Sequence of chain B:
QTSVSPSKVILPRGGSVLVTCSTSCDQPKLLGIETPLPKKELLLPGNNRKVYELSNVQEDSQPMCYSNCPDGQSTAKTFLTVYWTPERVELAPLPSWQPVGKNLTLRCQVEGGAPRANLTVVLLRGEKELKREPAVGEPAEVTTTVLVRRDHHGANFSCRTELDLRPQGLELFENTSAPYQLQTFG

This data describes a binding interaction between two proteins.

Contacts between the two chains:
Residue N356 in chain A contacts residue G15 in chain B (closest heavy-atom distance 3.3 Å).
Residue Y362 in chain A contacts residue V9 in chain B (closest heavy-atom distance 4.0 Å).
Residue T394 in chain A contacts residue P12 in chain B (closest heavy-atom distance 3.2 Å).
Residue K398 in chain A interacts with residue R88 in chain B (closest heavy-atom distance 4.0 Å).
Residue E365 in chain A contacts residue S5 in chain B (closest heavy-atom distance 4.2 Å).
Residue G360 in chain A is in contact with residue L170 in chain B (closest heavy-atom distance 3.4 Å).
Residue T394 in chain A is in contact with residue W84 in chain B (closest heavy-atom distance 3.4 Å).
Residue M345 in chain A contacts residue V51 in chain B (closest heavy-atom distance 3.8 Å).
Residue D393 in chain A contacts residue R13 in chain B (closest heavy-atom distance 2.8 Å).
Residue N363 in chain A is in contact with residue Q168 in chain B (closest heavy-atom distance 3.5 Å).
Residue N363 in chain A is in contact with residue G169 in chain B (closest heavy-atom distance 2.9 Å).
Residue I352 in chain A is in contact with residue L18 in chain B (closest heavy-atom distance 3.7 Å).
Residue D393 in chain A interacts with residue W84 in chain B (closest heavy-atom distance 4.0 Å).
Residue Y362 in chain A interacts with residue V17 in chain B (closest heavy-atom distance 3.6 Å).
Residue V397 in chain A is in contact with residue E87 in chain B (closest heavy-atom distance 3.6 Å).
Residue I352 in chain A is in contact with residue E53 in chain B (closest heavy-atom distance 3.8 Å).
Residue I352 in chain A contacts residue S16 in chain B (closest heavy-atom distance 3.3 Å).
Residue Y362 in chain A is in contact with residue I10 in chain B (closest heavy-atom distance 3.5 Å).
Residue P391 in chain A contacts residue G14 in chain B (closest heavy-atom distance 3.5 Å).
Residue G360 in chain A interacts with residue E171 in chain B (closest heavy-atom distance 3.0 Å).
Residue K349 in chain A contacts residue L18 in chain B (closest heavy-atom distance 3.9 Å).
Residue R396 in chain A is in contact with residue E87 in chain B (closest heavy-atom distance 3.4 Å).
Residue Y341 in chain A is in contact with residue L44 in chain B (closest heavy-atom distance 3.7 Å).
Residue M345 in chain A interacts with residue R49 in chain B (closest heavy-atom distance 3.5 Å).
Residue E365 in chain A is in contact with residue P6 in chain B (closest heavy-atom distance 3.8 Å).
Residue M345 in chain A is in contact with residue L44 in chain B (closest heavy-atom distance 4.3 Å).
Residue N363 in chain A is in contact with residue L170 in chain B (closest heavy-atom distance 3.8 Å).
Residue P391 in chain A contacts residue G15 in chain B (closest heavy-atom distance 3.5 Å).
Residue T394 in chain A contacts residue T85 in chain B (closest heavy-atom distance 3.2 Å).
Residue P391 in chain A contacts residue P12 in chain B (closest heavy-atom distance 4.1 Å).
Residue T394 in chain A interacts with residue R13 in chain B (closest heavy-atom distance 2.9 Å).
Residue Y361 in chain A is in contact with residue F173 in chain B (closest heavy-atom distance 3.4 Å).
Residue N356 in chain A is in contact with residue S16 in chain B (closest heavy-atom distance 2.9 Å).
Residue M345 in chain A is in contact with residue L18 in chain B (closest heavy-atom distance 4.1 Å).
Residue A348 in chain A contacts residue L42 in chain B (closest heavy-atom distance 3.9 Å).
Residue I355 in chain A interacts with residue S16 in chain B (closest heavy-atom distance 3.9 Å).
Residue Y362 in chain A contacts residue L170 in chain B (closest heavy-atom distance 3.6 Å).
Residue Y361 in chain A interacts with residue P12 in chain B (closest heavy-atom distance 3.7 Å).
Residue Y361 in chain A contacts residue L170 in chain B (closest heavy-atom distance 3.6 Å).
Residue H395 in chain A is in contact with residue F173 in chain B (closest heavy-atom distance 4.0 Å).
Residue T394 in chain A contacts residue Y83 in chain B (closest heavy-atom distance 4.2 Å).
Residue A348 in chain A is in contact with residue L18 in chain B (closest heavy-atom distance 4.2 Å).
Residue R396 in chain A interacts with residue P86 in chain B (closest heavy-atom distance 4.0 Å).
Residue P391 in chain A is in contact with residue R13 in chain B (closest heavy-atom distance 3.6 Å).
Residue Y341 in chain A contacts residue P45 in chain B (closest heavy-atom distance 3.6 Å).
Residue G360 in chain A is in contact with residue F173 in chain B (closest heavy-atom distance 3.5 Å).
Residue Y341 in chain A interacts with residue L43 in chain B (closest heavy-atom distance 3.7 Å).
Residue P359 in chain A interacts with residue E171 in chain B (closest heavy-atom distance 4.0 Å).
Residue K398 in chain A is in contact with residue E111 in chain B (closest heavy-atom distance 2.9 Å).
Residue R351 in chain A interacts with residue E53 in chain B (closest heavy-atom distance 2.8 Å).
Residue L344 in chain A is in contact with residue L43 in chain B (closest heavy-atom distance 4.2 Å).
Residue I352 in chain A contacts residue V17 in chain B (closest heavy-atom distance 4.2 Å).
Residue N356 in chain A interacts with residue P12 in chain B (closest heavy-atom distance 3.2 Å).
Residue R396 in chain A interacts with residue R13 in chain B (closest heavy-atom distance 3.1 Å).
Residue Y361 in chain A contacts residue Y83 in chain B (closest heavy-atom distance 2.7 Å).
Residue M345 in chain A is in contact with residue T20 in chain B (closest heavy-atom distance 4.2 Å).
Residue Y362 in chain A interacts with residue L11 in chain B (closest heavy-atom distance 4.1 Å).
Residue D393 in chain A contacts residue Q58 in chain B (closest heavy-atom distance 2.8 Å).
Residue K398 in chain A is in contact with residue E87 in chain B (closest heavy-atom distance 2.9 Å).
Residue H395 in chain A is in contact with residue T85 in chain B (closest heavy-atom distance 3.0 Å).

Sequence of chain A:
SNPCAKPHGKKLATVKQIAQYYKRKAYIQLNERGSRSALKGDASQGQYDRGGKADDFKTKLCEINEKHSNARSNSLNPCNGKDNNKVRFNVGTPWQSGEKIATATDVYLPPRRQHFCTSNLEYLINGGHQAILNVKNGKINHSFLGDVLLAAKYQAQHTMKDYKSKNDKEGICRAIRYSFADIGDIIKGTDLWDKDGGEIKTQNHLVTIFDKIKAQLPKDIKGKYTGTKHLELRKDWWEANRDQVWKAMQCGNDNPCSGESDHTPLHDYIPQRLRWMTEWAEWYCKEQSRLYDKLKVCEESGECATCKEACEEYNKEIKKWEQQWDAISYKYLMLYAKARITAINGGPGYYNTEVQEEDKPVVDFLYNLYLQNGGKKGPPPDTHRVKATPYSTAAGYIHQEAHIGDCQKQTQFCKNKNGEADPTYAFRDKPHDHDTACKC